Interface contacts:
Residue L31 in the second protein interacts with residue P9 in the first protein (closest heavy-atom distance 3.9 Å).
Residue V55 in the second protein contacts residue W6 in the first protein (closest heavy-atom distance 3.2 Å).
Residue M28 in the second protein is in contact with residue W6 in the first protein (closest heavy-atom distance 3.4 Å).
Residue E33 in the second protein is in contact with residue L5 in the first protein (closest heavy-atom distance 3.7 Å).
Residue I19 in the second protein is in contact with residue W6 in the first protein (closest heavy-atom distance 3.9 Å).
Residue M64 in the second protein contacts residue W6 in the first protein (closest heavy-atom distance 3.4 Å).
Residue E46 in the second protein interacts with residue A3 in the first protein (closest heavy-atom distance 3.1 Å).
Residue E2 in the second protein is in contact with residue K17 in the first protein (closest heavy-atom distance 3.4 Å).
Residue M63 in the second protein interacts with residue W6 in the first protein (closest heavy-atom distance 3.4 Å).
Residue E46 in the second protein interacts with residue A2 in the first protein (closest heavy-atom distance 3.5 Å).
Residue L31 in the second protein contacts residue L5 in the first protein (closest heavy-atom distance 3.5 Å).
Residue F11 in the second protein contacts residue P9 in the first protein (closest heavy-atom distance 3.7 Å).
Residue M28 in the second protein interacts with residue P9 in the first protein (closest heavy-atom distance 3.8 Å).
Residue E42 in the second protein interacts with residue A2 in the first protein (closest heavy-atom distance 3.1 Å).
Residue E6 in the second protein is in contact with residue K13 in the first protein (closest heavy-atom distance 4.1 Å).
Residue A7 in the second protein contacts residue L10 in the first protein (closest heavy-atom distance 3.7 Å).
Residue M63 in the second protein interacts with residue A3 in the first protein (closest heavy-atom distance 3.8 Å).
Residue A7 in the second protein is in contact with residue K13 in the first protein (closest heavy-atom distance 4.1 Å).
Residue E46 in the second protein contacts residue R1 in the first protein (closest heavy-atom distance 2.6 Å).
Residue L35 in the second protein contacts residue A2 in the first protein (closest heavy-atom distance 3.6 Å).
Residue E3 in the second protein contacts residue R14 in the first protein (closest heavy-atom distance 3.6 Å).
Residue M28 in the second protein is in contact with residue L5 in the first protein (closest heavy-atom distance 3.7 Å).
Residue V10 in the second protein is in contact with residue K13 in the first protein (closest heavy-atom distance 4.8 Å).
Residue F11 in the second protein is in contact with residue L10 in the first protein (closest heavy-atom distance 4.4 Å).
Residue V27 in the second protein is in contact with residue P9 in the first protein (closest heavy-atom distance 3.7 Å).
Residue M43 in the second protein is in contact with residue A2 in the first protein (closest heavy-atom distance 3.2 Å).
Residue M43 in the second protein interacts with residue L5 in the first protein (closest heavy-atom distance 3.7 Å).
Residue F60 in the second protein interacts with residue W6 in the first protein (closest heavy-atom distance 3.7 Å).
Residue E42 in the second protein contacts residue R1 in the first protein (closest heavy-atom distance 2.6 Å).
Residue E3 in the second protein is in contact with residue L10 in the first protein (closest heavy-atom distance 4.5 Å).
Residue M43 in the second protein interacts with residue W6 in the first protein (closest heavy-atom distance 2.7 Å).
Residue L24 in the second protein interacts with residue W6 in the first protein (closest heavy-atom distance 3.0 Å).
Residue I4 in the second protein is in contact with residue L10 in the first protein (closest heavy-atom distance 3.8 Å).
Residue F60 in the second protein is in contact with residue L10 in the first protein (closest heavy-atom distance 3.9 Å).
Residue E3 in the second protein is in contact with residue K13 in the first protein (closest heavy-atom distance 2.6 Å).
Residue I44 in the second protein contacts residue W6 in the first protein (closest heavy-atom distance 3.6 Å).
Residue F11 in the second protein interacts with residue W6 in the first protein (closest heavy-atom distance 4.5 Å).
Residue M43 in the second protein is in contact with residue A3 in the first protein (closest heavy-atom distance 4.6 Å).
Residue A47 in the second protein contacts residue W6 in the first protein (closest heavy-atom distance 3.3 Å).
Residue M64 in the second protein is in contact with residue P7 in the first protein (closest heavy-atom distance 4.0 Å).
Residue L31 in the second protein is in contact with residue I12 in the first protein (closest heavy-atom distance 3.8 Å).
Residue E39 in the second protein is in contact with residue A2 in the first protein (closest heavy-atom distance 4.4 Å).
Residue E3 in the second protein interacts with residue K17 in the first protein (closest heavy-atom distance 2.7 Å).
Residue M64 in the second protein is in contact with residue L10 in the first protein (closest heavy-atom distance 3.5 Å).
Residue L35 in the second protein interacts with residue L5 in the first protein (closest heavy-atom distance 3.9 Å).
Residue L31 in the second protein interacts with residue S8 in the first protein (closest heavy-atom distance 3.6 Å).

Sequence of the second protein:
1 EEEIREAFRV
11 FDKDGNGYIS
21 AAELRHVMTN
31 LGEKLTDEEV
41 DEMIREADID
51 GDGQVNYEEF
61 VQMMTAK

Sequence of the first protein:
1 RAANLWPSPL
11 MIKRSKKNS

These two protein chains interact to form a complex.